Sequence of chain A:
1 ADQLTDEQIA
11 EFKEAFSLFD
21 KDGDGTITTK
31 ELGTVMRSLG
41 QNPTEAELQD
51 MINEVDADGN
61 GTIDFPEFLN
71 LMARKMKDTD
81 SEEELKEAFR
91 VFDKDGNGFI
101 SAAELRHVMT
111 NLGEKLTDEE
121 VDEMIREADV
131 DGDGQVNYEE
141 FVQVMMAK

Sequence of chain B:
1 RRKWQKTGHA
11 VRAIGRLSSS

This data describes a binding interaction between two proteins.

Interface contacts:
Residue L105 in chain A contacts residue W4 in chain B (closest heavy-atom distance 3.9 Å).
Residue M124 in chain A contacts residue W4 in chain B (closest heavy-atom distance 3.0 Å).
Residue R74 in chain A contacts residue R16 in chain B (closest heavy-atom distance 3.2 Å).
Residue M109 in chain A contacts residue T7 in chain B (closest heavy-atom distance 3.6 Å).
Residue A128 in chain A is in contact with residue W4 in chain B (closest heavy-atom distance 3.8 Å).
Residue F12 in chain A is in contact with residue H9 in chain B (closest heavy-atom distance 3.6 Å).
Residue L112 in chain A is in contact with residue T7 in chain B (closest heavy-atom distance 3.5 Å).
Residue A15 in chain A contacts residue A10 in chain B (closest heavy-atom distance 3.9 Å).
Residue M146 in chain A contacts residue Q5 in chain B (closest heavy-atom distance 2.9 Å).
Residue A88 in chain A contacts residue R12 in chain B (closest heavy-atom distance 3.9 Å).
Residue L71 in chain A interacts with residue A13 in chain B (closest heavy-atom distance 4.0 Å).
Residue Q41 in chain A interacts with residue I14 in chain B (closest heavy-atom distance 3.4 Å).
Residue E11 in chain A interacts with residue Q5 in chain B (closest heavy-atom distance 3.1 Å).
Residue E11 in chain A interacts with residue H9 in chain B (closest heavy-atom distance 3.6 Å).
Residue S17 in chain A is in contact with residue K6 in chain B (closest heavy-atom distance 3.6 Å).
Residue F68 in chain A contacts residue A13 in chain B (closest heavy-atom distance 3.8 Å).
Residue A88 in chain A is in contact with residue V11 in chain B (closest heavy-atom distance 3.8 Å).
Residue L39 in chain A contacts residue I14 in chain B (closest heavy-atom distance 3.5 Å).
Residue M145 in chain A is in contact with residue W4 in chain B (closest heavy-atom distance 3.3 Å).
Residue M51 in chain A interacts with residue L17 in chain B (closest heavy-atom distance 3.3 Å).
Residue E54 in chain A is in contact with residue L17 in chain B (closest heavy-atom distance 3.9 Å).
Residue A10 in chain A is in contact with residue R2 in chain B (closest heavy-atom distance 3.4 Å).
Residue A15 in chain A contacts residue K6 in chain B (closest heavy-atom distance 3.4 Å).
Residue V91 in chain A interacts with residue V11 in chain B (closest heavy-atom distance 3.8 Å).
Residue F92 in chain A is in contact with residue G8 in chain B (closest heavy-atom distance 4.0 Å).
Residue E84 in chain A contacts residue R16 in chain B (closest heavy-atom distance 2.8 Å).
Residue L18 in chain A interacts with residue K6 in chain B (closest heavy-atom distance 3.7 Å).
Residue F19 in chain A interacts with residue I14 in chain B (closest heavy-atom distance 3.6 Å).
Residue E84 in chain A contacts residue R12 in chain B (closest heavy-atom distance 3.3 Å).
Residue M72 in chain A contacts residue R16 in chain B (closest heavy-atom distance 3.5 Å).
Residue V144 in chain A contacts residue W4 in chain B (closest heavy-atom distance 3.6 Å).
Residue E14 in chain A interacts with residue R2 in chain B (closest heavy-atom distance 2.8 Å).
Residue E114 in chain A contacts residue T7 in chain B (closest heavy-atom distance 3.8 Å).
Residue M72 in chain A is in contact with residue R12 in chain B (closest heavy-atom distance 3.3 Å).
Residue A147 in chain A contacts residue Q5 in chain B (closest heavy-atom distance 3.8 Å).
Residue V144 in chain A is in contact with residue Q5 in chain B (closest heavy-atom distance 3.5 Å).
Residue M36 in chain A is in contact with residue I14 in chain B (closest heavy-atom distance 3.9 Å).
Residue F19 in chain A is in contact with residue A10 in chain B (closest heavy-atom distance 3.3 Å).
Residue M145 in chain A is in contact with residue Q5 in chain B (closest heavy-atom distance 3.9 Å).
Residue L71 in chain A contacts residue L17 in chain B (closest heavy-atom distance 3.6 Å).
Residue V144 in chain A interacts with residue R1 in chain B (closest heavy-atom distance 3.5 Å).
Residue M145 in chain A is in contact with residue H9 in chain B (closest heavy-atom distance 3.6 Å).
Residue Q143 in chain A contacts residue R1 in chain B (closest heavy-atom distance 3.1 Å).
Residue M72 in chain A is in contact with residue A13 in chain B (closest heavy-atom distance 3.8 Å).
Residue M146 in chain A contacts residue R1 in chain B (closest heavy-atom distance 3.0 Å).
Residue E127 in chain A is in contact with residue R1 in chain B (closest heavy-atom distance 2.7 Å).
Residue F141 in chain A interacts with residue W4 in chain B (closest heavy-atom distance 3.9 Å).
Residue K148 in chain A is in contact with residue R1 in chain B (closest heavy-atom distance 3.2 Å).
Residue F92 in chain A interacts with residue T7 in chain B (closest heavy-atom distance 3.9 Å).
Residue M72 in chain A interacts with residue H9 in chain B (closest heavy-atom distance 3.9 Å).
Residue L18 in chain A contacts residue A10 in chain B (closest heavy-atom distance 3.8 Å).
Residue M124 in chain A is in contact with residue K3 in chain B (closest heavy-atom distance 3.8 Å).
Residue E127 in chain A is in contact with residue W4 in chain B (closest heavy-atom distance 3.4 Å).
Residue E7 in chain A interacts with residue R2 in chain B (closest heavy-atom distance 2.9 Å).
Residue M76 in chain A is in contact with residue R16 in chain B (closest heavy-atom distance 3.7 Å).
Residue M145 in chain A contacts residue G8 in chain B (closest heavy-atom distance 3.7 Å).
Residue E14 in chain A interacts with residue K6 in chain B (closest heavy-atom distance 3.6 Å).
Residue L71 in chain A interacts with residue R16 in chain B (closest heavy-atom distance 3.0 Å).
Residue E11 in chain A contacts residue R2 in chain B (closest heavy-atom distance 3.6 Å).
Residue E114 in chain A contacts residue K6 in chain B (closest heavy-atom distance 2.9 Å).